Sequence of protein 2:
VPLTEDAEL

Sequence of protein 1:
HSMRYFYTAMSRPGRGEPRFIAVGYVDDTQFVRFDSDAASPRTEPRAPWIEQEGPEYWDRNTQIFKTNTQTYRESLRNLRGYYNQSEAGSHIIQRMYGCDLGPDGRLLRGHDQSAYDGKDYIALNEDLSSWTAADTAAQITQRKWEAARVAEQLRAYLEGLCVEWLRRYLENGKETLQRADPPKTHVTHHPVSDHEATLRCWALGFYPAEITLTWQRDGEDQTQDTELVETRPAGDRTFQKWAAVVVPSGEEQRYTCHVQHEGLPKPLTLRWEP

Residue-level contacts at the interface:
Residue Y9 in protein 1 is in contact with residue P2 in protein 2 (closest heavy-atom distance 3.5 Å).
Residue K146 in protein 1 contacts residue E8 in protein 2 (closest heavy-atom distance 3.9 Å).
Residue S77 in protein 1 is in contact with residue E8 in protein 2 (closest heavy-atom distance 3.4 Å).
Residue Y9 in protein 1 contacts residue D6 in protein 2 (closest heavy-atom distance 3.4 Å).
Residue I66 in protein 1 contacts residue L3 in protein 2 (closest heavy-atom distance 3.6 Å).
Residue R97 in protein 1 contacts residue L3 in protein 2 (closest heavy-atom distance 3.6 Å).
Residue N80 in protein 1 is in contact with residue L9 in protein 2 (closest heavy-atom distance 2.8 Å).
Residue Y99 in protein 1 is in contact with residue P2 in protein 2 (closest heavy-atom distance 3.1 Å).
Residue M5 in protein 1 interacts with residue V1 in protein 2 (closest heavy-atom distance 4.0 Å).
Residue Y159 in protein 1 interacts with residue L3 in protein 2 (closest heavy-atom distance 3.6 Å).
Residue F67 in protein 1 is in contact with residue P2 in protein 2 (closest heavy-atom distance 3.8 Å).
Residue Y74 in protein 1 is in contact with residue L9 in protein 2 (closest heavy-atom distance 4.5 Å).
Residue N63 in protein 1 contacts residue P2 in protein 2 (closest heavy-atom distance 3.2 Å).
Residue Y74 in protein 1 is in contact with residue D6 in protein 2 (closest heavy-atom distance 2.6 Å).
Residue Y171 in protein 1 is in contact with residue V1 in protein 2 (closest heavy-atom distance 2.8 Å).
Residue N63 in protein 1 contacts residue V1 in protein 2 (closest heavy-atom distance 4.6 Å).
Residue Y99 in protein 1 contacts residue L3 in protein 2 (closest heavy-atom distance 3.0 Å).
Residue S77 in protein 1 contacts residue L9 in protein 2 (closest heavy-atom distance 2.9 Å).
Residue Y9 in protein 1 contacts residue L3 in protein 2 (closest heavy-atom distance 4.6 Å).
Residue I66 in protein 1 interacts with residue P2 in protein 2 (closest heavy-atom distance 4.1 Å).
Residue S77 in protein 1 contacts residue A7 in protein 2 (closest heavy-atom distance 4.2 Å).
Residue N80 in protein 1 is in contact with residue E8 in protein 2 (closest heavy-atom distance 3.0 Å).
Residue Y7 in protein 1 contacts residue V1 in protein 2 (closest heavy-atom distance 3.1 Å).
Residue S116 in protein 1 contacts residue L9 in protein 2 (closest heavy-atom distance 4.6 Å).
Residue W167 in protein 1 interacts with residue V1 in protein 2 (closest heavy-atom distance 3.7 Å).
Residue L163 in protein 1 interacts with residue V1 in protein 2 (closest heavy-atom distance 3.9 Å).
Residue Y159 in protein 1 interacts with residue V1 in protein 2 (closest heavy-atom distance 2.6 Å).
Residue W147 in protein 1 is in contact with residue L9 in protein 2 (closest heavy-atom distance 3.9 Å).
Residue L81 in protein 1 is in contact with residue L9 in protein 2 (closest heavy-atom distance 3.6 Å).
Residue N70 in protein 1 contacts residue D6 in protein 2 (closest heavy-atom distance 3.5 Å).
Residue L163 in protein 1 is in contact with residue T4 in protein 2 (closest heavy-atom distance 3.9 Å).
Residue I66 in protein 1 is in contact with residue T4 in protein 2 (closest heavy-atom distance 3.6 Å).
Residue Q155 in protein 1 is in contact with residue E5 in protein 2 (closest heavy-atom distance 3.0 Å).
Residue Y123 in protein 1 is in contact with residue L9 in protein 2 (closest heavy-atom distance 3.9 Å).
Residue T73 in protein 1 is in contact with residue D6 in protein 2 (closest heavy-atom distance 3.8 Å).
Residue K146 in protein 1 is in contact with residue L9 in protein 2 (closest heavy-atom distance 2.9 Å).
Residue Y84 in protein 1 interacts with residue L9 in protein 2 (closest heavy-atom distance 2.6 Å).
Residue L156 in protein 1 is in contact with residue L3 in protein 2 (closest heavy-atom distance 3.7 Å).
Residue W147 in protein 1 interacts with residue A7 in protein 2 (closest heavy-atom distance 3.8 Å).
Residue T143 in protein 1 is in contact with residue L9 in protein 2 (closest heavy-atom distance 2.7 Å).
Residue L163 in protein 1 is in contact with residue P2 in protein 2 (closest heavy-atom distance 4.5 Å).
Residue I95 in protein 1 interacts with residue L9 in protein 2 (closest heavy-atom distance 4.3 Å).
Residue Y159 in protein 1 contacts residue P2 in protein 2 (closest heavy-atom distance 3.6 Å).
Residue N70 in protein 1 interacts with residue E5 in protein 2 (closest heavy-atom distance 4.9 Å).
Residue V152 in protein 1 is in contact with residue A7 in protein 2 (closest heavy-atom distance 4.0 Å).
Residue T73 in protein 1 is in contact with residue A7 in protein 2 (closest heavy-atom distance 3.8 Å).
Residue Y59 in protein 1 contacts residue V1 in protein 2 (closest heavy-atom distance 3.6 Å).
Residue R97 in protein 1 contacts residue D6 in protein 2 (closest heavy-atom distance 3.1 Å).
Residue T73 in protein 1 contacts residue E8 in protein 2 (closest heavy-atom distance 3.8 Å).
Residue Y7 in protein 1 interacts with residue P2 in protein 2 (closest heavy-atom distance 3.4 Å).
Residue Q155 in protein 1 contacts residue L3 in protein 2 (closest heavy-atom distance 3.8 Å).
Residue W147 in protein 1 is in contact with residue E8 in protein 2 (closest heavy-atom distance 2.8 Å).
Residue E76 in protein 1 contacts residue E8 in protein 2 (closest heavy-atom distance 3.4 Å).

The following describes two proteins that form a bound complex.